This data describes a binding interaction between two proteins.

Residue-level contacts at the interface:
Residue Y33 in chain A interacts with residue L18 in chain B (closest heavy-atom distance 3.5 Å).
Residue Y33 in chain A interacts with residue A19 in chain B (closest heavy-atom distance 2.9 Å).
Residue G54 in chain A contacts residue N14 in chain B (closest heavy-atom distance 4.7 Å).
Residue W50 in chain A contacts residue A19 in chain B (closest heavy-atom distance 4.1 Å).
Residue Y101 in chain A interacts with residue W17 in chain B (closest heavy-atom distance 3.7 Å).
Residue Y33 in chain A interacts with residue G16 in chain B (closest heavy-atom distance 3.1 Å).
Residue A104 in chain A is in contact with residue W17 in chain B (closest heavy-atom distance 3.5 Å).
Residue W105 in chain A is in contact with residue W17 in chain B (closest heavy-atom distance 4.4 Å).
Residue W105 in chain A contacts residue F22 in chain B (closest heavy-atom distance 3.7 Å).
Residue D100 in chain A is in contact with residue W17 in chain B (closest heavy-atom distance 3.0 Å).
Residue D99 in chain A interacts with residue W17 in chain B (closest heavy-atom distance 2.6 Å).
Residue Y33 in chain A contacts residue T15 in chain B (closest heavy-atom distance 3.4 Å).
Residue Y33 in chain A is in contact with residue W17 in chain B (closest heavy-atom distance 3.7 Å).
Residue Y52 in chain A contacts residue N14 in chain B (closest heavy-atom distance 3.4 Å).
Residue N55 in chain A interacts with residue T15 in chain B (closest heavy-atom distance 3.8 Å).
Residue W50 in chain A contacts residue L18 in chain B (closest heavy-atom distance 3.9 Å).
Residue Y52 in chain A interacts with residue G16 in chain B (closest heavy-atom distance 4.0 Å).
Residue N55 in chain A contacts residue N14 in chain B (closest heavy-atom distance 2.7 Å).
Residue N57 in chain A interacts with residue A19 in chain B (closest heavy-atom distance 4.8 Å).
Residue D102 in chain A contacts residue W17 in chain B (closest heavy-atom distance 3.4 Å).
Residue W105 in chain A is in contact with residue L21 in chain B (closest heavy-atom distance 5.0 Å).
Residue W105 in chain A is in contact with residue L18 in chain B (closest heavy-atom distance 3.5 Å).
Residue Y33 in chain A is in contact with residue G20 in chain B (closest heavy-atom distance 4.9 Å).
Residue G103 in chain A is in contact with residue W17 in chain B (closest heavy-atom distance 3.7 Å).
Residue W50 in chain A is in contact with residue F22 in chain B (closest heavy-atom distance 4.9 Å).
Residue Y52 in chain A interacts with residue T15 in chain B (closest heavy-atom distance 4.2 Å).
Residue H35 in chain A is in contact with residue L18 in chain B (closest heavy-atom distance 3.4 Å).

Sequence of chain A:
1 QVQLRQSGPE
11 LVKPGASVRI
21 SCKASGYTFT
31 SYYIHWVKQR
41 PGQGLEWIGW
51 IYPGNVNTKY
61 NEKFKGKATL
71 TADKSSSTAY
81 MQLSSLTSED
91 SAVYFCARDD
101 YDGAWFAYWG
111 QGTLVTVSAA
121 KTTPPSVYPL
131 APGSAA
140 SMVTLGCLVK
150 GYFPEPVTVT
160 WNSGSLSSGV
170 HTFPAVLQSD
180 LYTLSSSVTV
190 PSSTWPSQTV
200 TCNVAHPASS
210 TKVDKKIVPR

Sequence of chain B:
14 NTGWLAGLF